Sequence of the second protein:
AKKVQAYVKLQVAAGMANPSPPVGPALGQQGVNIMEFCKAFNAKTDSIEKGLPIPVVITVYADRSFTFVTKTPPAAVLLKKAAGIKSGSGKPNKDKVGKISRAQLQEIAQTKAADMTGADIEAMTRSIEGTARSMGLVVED

Contacts between the two chains:
Residue G119 in the second protein is in contact with residue G45 in the first protein (closest heavy-atom distance 4.8 Å).
Residue K4 in the second protein contacts residue V35 in the first protein (closest heavy-atom distance 4.0 Å).
Residue D116 in the second protein interacts with residue R42 in the first protein (closest heavy-atom distance 4.8 Å).
Residue G119 in the second protein contacts residue V50 in the first protein (closest heavy-atom distance 3.7 Å).
Residue D121 in the second protein is in contact with residue V50 in the first protein (closest heavy-atom distance 4.3 Å).
Residue A115 in the second protein is in contact with residue R42 in the first protein (closest heavy-atom distance 3.6 Å).
Residue D121 in the second protein interacts with residue G49 in the first protein (closest heavy-atom distance 4.2 Å).
Residue A120 in the second protein is in contact with residue G45 in the first protein (closest heavy-atom distance 3.4 Å).
Residue K4 in the second protein contacts residue D36 in the first protein (closest heavy-atom distance 4.3 Å).
Residue A120 in the second protein contacts residue V50 in the first protein (closest heavy-atom distance 3.8 Å).
Residue T118 in the second protein is in contact with residue M38 in the first protein (closest heavy-atom distance 3.9 Å).
Residue M117 in the second protein interacts with residue R42 in the first protein (closest heavy-atom distance 3.9 Å).
Residue A120 in the second protein is in contact with residue G49 in the first protein (closest heavy-atom distance 4.8 Å).
Residue G119 in the second protein interacts with residue R42 in the first protein (closest heavy-atom distance 4.1 Å).

These two protein chains interact to form a complex.

Sequence of the first protein:
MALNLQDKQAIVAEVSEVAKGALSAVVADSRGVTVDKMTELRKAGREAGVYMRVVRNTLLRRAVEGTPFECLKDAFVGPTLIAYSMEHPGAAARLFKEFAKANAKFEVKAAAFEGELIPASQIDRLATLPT